Sequence of protein 1:
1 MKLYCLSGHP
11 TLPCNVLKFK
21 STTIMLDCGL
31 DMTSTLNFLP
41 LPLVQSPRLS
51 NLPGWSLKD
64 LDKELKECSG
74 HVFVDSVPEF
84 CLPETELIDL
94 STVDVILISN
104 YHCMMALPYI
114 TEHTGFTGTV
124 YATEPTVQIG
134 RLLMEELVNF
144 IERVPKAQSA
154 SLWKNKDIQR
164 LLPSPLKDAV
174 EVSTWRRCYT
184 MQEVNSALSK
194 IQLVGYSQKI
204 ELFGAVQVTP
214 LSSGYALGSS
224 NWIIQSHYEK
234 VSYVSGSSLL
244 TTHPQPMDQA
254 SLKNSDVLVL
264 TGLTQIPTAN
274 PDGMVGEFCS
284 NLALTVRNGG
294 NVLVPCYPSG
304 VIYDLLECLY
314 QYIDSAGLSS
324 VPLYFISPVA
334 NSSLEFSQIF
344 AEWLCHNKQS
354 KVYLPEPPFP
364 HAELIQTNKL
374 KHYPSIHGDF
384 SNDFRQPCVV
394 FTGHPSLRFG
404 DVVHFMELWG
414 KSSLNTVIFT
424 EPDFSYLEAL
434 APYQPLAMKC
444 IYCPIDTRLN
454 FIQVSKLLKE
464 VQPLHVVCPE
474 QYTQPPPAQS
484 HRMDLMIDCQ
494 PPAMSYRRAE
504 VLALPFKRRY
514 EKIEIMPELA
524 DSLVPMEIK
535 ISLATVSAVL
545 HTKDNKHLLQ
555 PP

Interface contacts:
Residue V842 in protein 2 is in contact with residue L43 in protein 1 (closest heavy-atom distance 3.8 Å).
Residue A961 in protein 2 contacts residue Q389 in protein 1 (closest heavy-atom distance 3.4 Å).
Residue V842 in protein 2 is in contact with residue H380 in protein 1 (closest heavy-atom distance 3.3 Å).
Residue L53 in protein 2 contacts residue A502 in protein 1 (closest heavy-atom distance 3.9 Å).
Residue L57 in protein 2 interacts with residue E87 in protein 1 (closest heavy-atom distance 3.3 Å).
Residue A844 in protein 2 interacts with residue H380 in protein 1 (closest heavy-atom distance 3.3 Å).
Residue L90 in protein 2 contacts residue Y4 in protein 1 (closest heavy-atom distance 3.9 Å).
Residue S899 in protein 2 is in contact with residue V44 in protein 1 (closest heavy-atom distance 3.2 Å).
Residue R212 in protein 2 contacts residue K547 in protein 1 (closest heavy-atom distance 3.4 Å).
Residue Q895 in protein 2 contacts residue H380 in protein 1 (closest heavy-atom distance 3.5 Å).
Residue K91 in protein 2 contacts residue E89 in protein 1 (closest heavy-atom distance 3.7 Å).
Residue Q207 in protein 2 interacts with residue T546 in protein 1 (closest heavy-atom distance 3.3 Å).
Residue Q125 in protein 2 is in contact with residue K18 in protein 1 (closest heavy-atom distance 3.5 Å).
Residue K878 in protein 2 is in contact with residue P148 in protein 1 (closest heavy-atom distance 3.7 Å).
Residue R61 in protein 2 is in contact with residue T177 in protein 1 (closest heavy-atom distance 3.4 Å).
Residue H876 in protein 2 interacts with residue P148 in protein 1 (closest heavy-atom distance 3.5 Å).
Residue L57 in protein 2 interacts with residue E89 in protein 1 (closest heavy-atom distance 3.8 Å).
Residue R61 in protein 2 is in contact with residue E174 in protein 1 (closest heavy-atom distance 2.6 Å).
Residue R61 in protein 2 contacts residue S176 in protein 1 (closest heavy-atom distance 3.6 Å).
Residue R210 in protein 2 interacts with residue F206 in protein 1 (closest heavy-atom distance 3.5 Å).
Residue Q873 in protein 2 is in contact with residue Q45 in protein 1 (closest heavy-atom distance 3.2 Å).
Residue Y897 in protein 2 contacts residue V147 in protein 1 (closest heavy-atom distance 3.9 Å).
Residue Q207 in protein 2 contacts residue N549 in protein 1 (closest heavy-atom distance 3.0 Å).
Residue L53 in protein 2 contacts residue V504 in protein 1 (closest heavy-atom distance 4.0 Å).
Residue G840 in protein 2 is in contact with residue L411 in protein 1 (closest heavy-atom distance 3.7 Å).
Residue V842 in protein 2 interacts with residue H407 in protein 1 (closest heavy-atom distance 3.5 Å).
Residue Q129 in protein 2 is in contact with residue D92 in protein 1 (closest heavy-atom distance 3.6 Å).
Residue H164 in protein 2 contacts residue S21 in protein 1 (closest heavy-atom distance 3.1 Å).
Residue Q125 in protein 2 is in contact with residue K2 in protein 1 (closest heavy-atom distance 3.5 Å).
Residue T838 in protein 2 contacts residue F387 in protein 1 (closest heavy-atom distance 3.7 Å).
Residue F837 in protein 2 is in contact with residue S384 in protein 1 (closest heavy-atom distance 3.8 Å).
Residue R212 in protein 2 is in contact with residue D548 in protein 1 (closest heavy-atom distance 2.6 Å).
Residue P209 in protein 2 is in contact with residue D548 in protein 1 (closest heavy-atom distance 3.9 Å).
Residue Y245 in protein 2 contacts residue D548 in protein 1 (closest heavy-atom distance 3.4 Å).
Residue R210 in protein 2 interacts with residue S21 in protein 1 (closest heavy-atom distance 3.0 Å).
Residue L841 in protein 2 interacts with residue H407 in protein 1 (closest heavy-atom distance 3.7 Å).
Residue D208 in protein 2 contacts residue N549 in protein 1 (closest heavy-atom distance 3.0 Å).
Residue Y245 in protein 2 interacts with residue G207 in protein 1 (closest heavy-atom distance 3.1 Å).
Residue Q247 in protein 2 contacts residue F206 in protein 1 (closest heavy-atom distance 3.5 Å).
Residue Y897 in protein 2 contacts residue L43 in protein 1 (closest heavy-atom distance 3.6 Å).
Residue Y245 in protein 2 interacts with residue F206 in protein 1 (closest heavy-atom distance 3.1 Å).
Residue V842 in protein 2 contacts residue I379 in protein 1 (closest heavy-atom distance 3.9 Å).
Residue K878 in protein 2 interacts with residue E145 in protein 1 (closest heavy-atom distance 3.9 Å).
Residue V842 in protein 2 interacts with residue S384 in protein 1 (closest heavy-atom distance 3.8 Å).
Residue Y897 in protein 2 interacts with residue H380 in protein 1 (closest heavy-atom distance 3.4 Å).
Residue L57 in protein 2 interacts with residue A502 in protein 1 (closest heavy-atom distance 3.7 Å).
Residue R210 in protein 2 is in contact with residue T22 in protein 1 (closest heavy-atom distance 3.8 Å).
Residue L57 in protein 2 contacts residue L90 in protein 1 (closest heavy-atom distance 4.0 Å).
Residue Q871 in protein 2 contacts residue Q45 in protein 1 (closest heavy-atom distance 3.9 Å).
Residue R210 in protein 2 is in contact with residue N549 in protein 1 (closest heavy-atom distance 3.7 Å).
Residue R210 in protein 2 is in contact with residue D97 in protein 1 (closest heavy-atom distance 2.8 Å).
Residue Q54 in protein 2 contacts residue E174 in protein 1 (closest heavy-atom distance 3.5 Å).
Residue Q207 in protein 2 is in contact with residue K547 in protein 1 (closest heavy-atom distance 4.0 Å).
Residue L53 in protein 2 contacts residue L90 in protein 1 (closest heavy-atom distance 3.7 Å).
Residue Q125 in protein 2 contacts residue Y4 in protein 1 (closest heavy-atom distance 3.0 Å).
Residue T838 in protein 2 contacts residue S384 in protein 1 (closest heavy-atom distance 2.2 Å).
Residue P86 in protein 2 interacts with residue K2 in protein 1 (closest heavy-atom distance 3.9 Å).
Residue Q207 in protein 2 contacts residue D548 in protein 1 (closest heavy-atom distance 2.9 Å).
Residue G840 in protein 2 is in contact with residue H407 in protein 1 (closest heavy-atom distance 2.6 Å).
Residue Q54 in protein 2 is in contact with residue A502 in protein 1 (closest heavy-atom distance 4.0 Å).

These two protein chains interact to form a complex.

Sequence of protein 2:
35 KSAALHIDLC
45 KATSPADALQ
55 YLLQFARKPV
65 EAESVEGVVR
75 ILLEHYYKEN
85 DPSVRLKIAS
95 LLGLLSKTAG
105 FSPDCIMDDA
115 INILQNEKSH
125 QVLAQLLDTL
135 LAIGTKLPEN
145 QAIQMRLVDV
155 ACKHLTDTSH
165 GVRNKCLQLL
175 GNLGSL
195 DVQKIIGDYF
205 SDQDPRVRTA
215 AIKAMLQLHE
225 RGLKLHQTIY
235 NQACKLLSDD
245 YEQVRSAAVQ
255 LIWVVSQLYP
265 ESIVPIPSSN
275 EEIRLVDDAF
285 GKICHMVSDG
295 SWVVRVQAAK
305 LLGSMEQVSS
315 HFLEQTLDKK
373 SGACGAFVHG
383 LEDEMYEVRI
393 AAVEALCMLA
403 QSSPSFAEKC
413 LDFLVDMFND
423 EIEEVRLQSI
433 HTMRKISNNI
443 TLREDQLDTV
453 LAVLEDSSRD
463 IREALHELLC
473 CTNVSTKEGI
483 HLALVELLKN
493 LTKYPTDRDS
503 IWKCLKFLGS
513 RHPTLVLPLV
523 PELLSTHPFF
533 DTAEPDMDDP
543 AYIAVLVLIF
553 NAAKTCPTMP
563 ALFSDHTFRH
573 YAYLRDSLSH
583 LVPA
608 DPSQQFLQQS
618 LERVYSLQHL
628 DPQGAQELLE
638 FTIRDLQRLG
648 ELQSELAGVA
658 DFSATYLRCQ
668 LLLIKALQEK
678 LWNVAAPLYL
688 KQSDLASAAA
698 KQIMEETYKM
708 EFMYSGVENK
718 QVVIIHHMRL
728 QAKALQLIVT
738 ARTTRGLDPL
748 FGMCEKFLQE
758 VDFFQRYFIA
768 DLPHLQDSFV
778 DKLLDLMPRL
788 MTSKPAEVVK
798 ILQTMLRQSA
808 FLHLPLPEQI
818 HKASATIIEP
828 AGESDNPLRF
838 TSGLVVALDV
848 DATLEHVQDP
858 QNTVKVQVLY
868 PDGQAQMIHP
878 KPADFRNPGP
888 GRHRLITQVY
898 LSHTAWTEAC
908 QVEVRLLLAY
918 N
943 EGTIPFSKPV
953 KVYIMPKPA